Sequence of chain B:
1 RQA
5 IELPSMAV

Residue-level contacts at the interface:
Residue Y7 in chain A is in contact with residue R1 in chain B (closest heavy-atom distance 2.8 Å).
Residue Y159 in chain A is in contact with residue R1 in chain B (closest heavy-atom distance 2.6 Å).
Residue T73 in chain A contacts residue M10 in chain B (closest heavy-atom distance 4.2 Å).
Residue Y159 in chain A interacts with residue I5 in chain B (closest heavy-atom distance 5.0 Å).
Residue Y99 in chain A contacts residue A3 in chain B (closest heavy-atom distance 2.9 Å).
Residue T64 in chain A is in contact with residue Q2 in chain B (closest heavy-atom distance 5.0 Å).
Residue K146 in chain A is in contact with residue A11 in chain B (closest heavy-atom distance 3.9 Å).
Residue M45 in chain A contacts residue Q2 in chain B (closest heavy-atom distance 3.4 Å).
Residue L156 in chain A is in contact with residue I5 in chain B (closest heavy-atom distance 3.5 Å).
Residue E63 in chain A interacts with residue Q2 in chain B (closest heavy-atom distance 2.9 Å).
Residue Q155 in chain A interacts with residue I5 in chain B (closest heavy-atom distance 3.4 Å).
Residue K66 in chain A is in contact with residue Q2 in chain B (closest heavy-atom distance 2.9 Å).
Residue T73 in chain A is in contact with residue L7 in chain B (closest heavy-atom distance 3.3 Å).
Residue V152 in chain A is in contact with residue S9 in chain B (closest heavy-atom distance 4.1 Å).
Residue L156 in chain A interacts with residue M10 in chain B (closest heavy-atom distance 4.1 Å).
Residue T80 in chain A is in contact with residue V12 in chain B (closest heavy-atom distance 3.6 Å).
Residue V152 in chain A interacts with residue I5 in chain B (closest heavy-atom distance 4.7 Å).
Residue W147 in chain A interacts with residue V12 in chain B (closest heavy-atom distance 4.2 Å).
Residue W167 in chain A contacts residue R1 in chain B (closest heavy-atom distance 3.3 Å).
Residue K66 in chain A interacts with residue L7 in chain B (closest heavy-atom distance 3.5 Å).
Residue H114 in chain A contacts residue M10 in chain B (closest heavy-atom distance 3.4 Å).
Residue L156 in chain A interacts with residue A3 in chain B (closest heavy-atom distance 4.9 Å).
Residue Y59 in chain A is in contact with residue R1 in chain B (closest heavy-atom distance 4.1 Å).
Residue Y7 in chain A contacts residue Q2 in chain B (closest heavy-atom distance 3.7 Å).
Residue H70 in chain A interacts with residue L7 in chain B (closest heavy-atom distance 3.5 Å).
Residue T142 in chain A interacts with residue V12 in chain B (closest heavy-atom distance 4.9 Å).
Residue T143 in chain A is in contact with residue A11 in chain B (closest heavy-atom distance 4.8 Å).
Residue K66 in chain A interacts with residue R1 in chain B (closest heavy-atom distance 3.9 Å).
Residue D77 in chain A interacts with residue M10 in chain B (closest heavy-atom distance 4.6 Å).
Residue Q155 in chain A interacts with residue E6 in chain B (closest heavy-atom distance 4.7 Å).
Residue D77 in chain A is in contact with residue A11 in chain B (closest heavy-atom distance 3.5 Å).
Residue M5 in chain A contacts residue R1 in chain B (closest heavy-atom distance 3.7 Å).
Residue F9 in chain A is in contact with residue Q2 in chain B (closest heavy-atom distance 3.9 Å).
Residue Y159 in chain A interacts with residue A3 in chain B (closest heavy-atom distance 3.6 Å).
Residue E63 in chain A interacts with residue R1 in chain B (closest heavy-atom distance 3.4 Å).
Residue K66 in chain A contacts residue A3 in chain B (closest heavy-atom distance 3.5 Å).
Residue Y171 in chain A contacts residue R1 in chain B (closest heavy-atom distance 2.7 Å).
Residue W147 in chain A interacts with residue A11 in chain B (closest heavy-atom distance 3.0 Å).
Residue K146 in chain A interacts with residue V12 in chain B (closest heavy-atom distance 2.9 Å).
Residue R97 in chain A is in contact with residue M10 in chain B (closest heavy-atom distance 3.9 Å).
Residue Y123 in chain A interacts with residue V12 in chain B (closest heavy-atom distance 4.2 Å).
Residue H70 in chain A contacts residue Q2 in chain B (closest heavy-atom distance 4.9 Å).
Residue T143 in chain A contacts residue V12 in chain B (closest heavy-atom distance 2.7 Å).
Residue F33 in chain A interacts with residue R1 in chain B (closest heavy-atom distance 4.4 Å).
Residue V67 in chain A interacts with residue Q2 in chain B (closest heavy-atom distance 3.6 Å).
Residue Y84 in chain A is in contact with residue V12 in chain B (closest heavy-atom distance 2.8 Å).
Residue W147 in chain A contacts residue S9 in chain B (closest heavy-atom distance 3.7 Å).
Residue W147 in chain A interacts with residue M10 in chain B (closest heavy-atom distance 3.4 Å).
Residue V152 in chain A is in contact with residue M10 in chain B (closest heavy-atom distance 3.8 Å).
Residue L81 in chain A is in contact with residue V12 in chain B (closest heavy-atom distance 3.9 Å).
Residue Y99 in chain A contacts residue Q2 in chain B (closest heavy-atom distance 3.4 Å).
Residue D77 in chain A is in contact with residue V12 in chain B (closest heavy-atom distance 3.0 Å).
Residue T163 in chain A is in contact with residue R1 in chain B (closest heavy-atom distance 3.9 Å).
Residue A150 in chain A interacts with residue S9 in chain B (closest heavy-atom distance 4.3 Å).
Residue T73 in chain A is in contact with residue P8 in chain B (closest heavy-atom distance 4.0 Å).
Residue Y116 in chain A interacts with residue V12 in chain B (closest heavy-atom distance 3.6 Å).
Residue Y159 in chain A is in contact with residue Q2 in chain B (closest heavy-atom distance 3.8 Å).
Residue R97 in chain A interacts with residue L7 in chain B (closest heavy-atom distance 4.6 Å).
Residue T73 in chain A is in contact with residue A11 in chain B (closest heavy-atom distance 3.9 Å).
Residue A69 in chain A contacts residue L7 in chain B (closest heavy-atom distance 3.7 Å).

Sequence of chain A:
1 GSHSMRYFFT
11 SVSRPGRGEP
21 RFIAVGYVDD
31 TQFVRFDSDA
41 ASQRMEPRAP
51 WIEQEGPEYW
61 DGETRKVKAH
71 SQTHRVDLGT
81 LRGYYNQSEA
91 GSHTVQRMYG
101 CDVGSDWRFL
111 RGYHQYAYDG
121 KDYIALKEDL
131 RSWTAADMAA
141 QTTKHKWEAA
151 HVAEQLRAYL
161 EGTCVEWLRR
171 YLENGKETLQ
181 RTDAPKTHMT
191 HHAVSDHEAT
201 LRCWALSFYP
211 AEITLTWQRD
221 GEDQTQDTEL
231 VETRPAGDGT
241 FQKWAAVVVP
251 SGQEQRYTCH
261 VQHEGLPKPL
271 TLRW

This data describes a binding interaction between two proteins.